The following describes two proteins that form a bound complex.

Sequence of the first protein:
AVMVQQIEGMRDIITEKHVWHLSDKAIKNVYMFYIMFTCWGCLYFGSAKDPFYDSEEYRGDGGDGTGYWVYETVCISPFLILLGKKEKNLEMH

Sequence of the second protein:
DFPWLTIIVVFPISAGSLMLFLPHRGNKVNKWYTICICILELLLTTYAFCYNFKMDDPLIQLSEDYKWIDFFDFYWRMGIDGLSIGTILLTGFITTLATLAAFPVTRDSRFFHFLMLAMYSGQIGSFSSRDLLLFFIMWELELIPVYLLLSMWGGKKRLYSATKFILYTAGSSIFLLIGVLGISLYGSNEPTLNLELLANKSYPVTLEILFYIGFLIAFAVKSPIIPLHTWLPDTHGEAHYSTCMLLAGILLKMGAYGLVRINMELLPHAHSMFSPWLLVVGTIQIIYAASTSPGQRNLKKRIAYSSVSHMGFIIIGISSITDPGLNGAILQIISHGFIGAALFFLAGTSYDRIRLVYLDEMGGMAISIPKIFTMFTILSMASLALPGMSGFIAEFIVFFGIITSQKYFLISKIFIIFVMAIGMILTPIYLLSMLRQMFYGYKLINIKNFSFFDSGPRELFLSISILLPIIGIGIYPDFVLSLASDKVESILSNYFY

Residue-level contacts at the interface:
Residue F487 in the second protein is in contact with residue Y95 in the first protein (closest heavy-atom distance 2.4 Å).
Residue L108 in the second protein is in contact with residue C106 in the first protein (closest heavy-atom distance 3.2 Å).
Residue D486 in the second protein interacts with residue I91 in the first protein (closest heavy-atom distance 3.4 Å).
Residue L51 in the second protein is in contact with residue M100 in the first protein (closest heavy-atom distance 3.4 Å).
Residue F101 in the second protein is in contact with residue T102 in the first protein (closest heavy-atom distance 3.2 Å).
Residue Y484 in the second protein is in contact with residue L86 in the first protein (closest heavy-atom distance 2.9 Å).
Residue Y359 in the second protein interacts with residue V134 in the first protein (closest heavy-atom distance 3.5 Å).
Residue W40 in the second protein is in contact with residue L107 in the first protein (closest heavy-atom distance 3.2 Å).
Residue F111 in the second protein interacts with residue G110 in the first protein (closest heavy-atom distance 3.4 Å).
Residue D360 in the second protein is in contact with residue F116 in the first protein (closest heavy-atom distance 3.1 Å).
Residue D360 in the second protein interacts with residue Y122 in the first protein (closest heavy-atom distance 3.4 Å).
Residue F469 in the second protein interacts with residue G105 in the first protein (closest heavy-atom distance 3.4 Å).
Residue E467 in the second protein interacts with residue D114 in the first protein (closest heavy-atom distance 2.9 Å).
Residue V365 in the second protein interacts with residue Y135 in the first protein (closest heavy-atom distance 3.4 Å).
Residue M63 in the second protein contacts residue D88 in the first protein (closest heavy-atom distance 3.3 Å).
Residue R363 in the second protein interacts with residue E121 in the first protein (closest heavy-atom distance 2.8 Å).
Residue R466 in the second protein is in contact with residue F109 in the first protein (closest heavy-atom distance 3.5 Å).
Residue D360 in the second protein contacts residue Y117 in the first protein (closest heavy-atom distance 3.0 Å).
Residue P112 in the second protein contacts residue R123 in the first protein (closest heavy-atom distance 2.6 Å).
Residue P112 in the second protein interacts with residue D128 in the first protein (closest heavy-atom distance 3.6 Å).
Residue D486 in the second protein is in contact with residue H85 in the first protein (closest heavy-atom distance 2.8 Å).
Residue K164 in the second protein contacts residue Y135 in the first protein (closest heavy-atom distance 3.6 Å).
Residue I47 in the second protein interacts with residue C103 in the first protein (closest heavy-atom distance 3.6 Å).
Residue L491 in the second protein interacts with residue Y95 in the first protein (closest heavy-atom distance 3.4 Å).
Residue F469 in the second protein interacts with residue C106 in the first protein (closest heavy-atom distance 3.3 Å).
Residue V113 in the second protein contacts residue D128 in the first protein (closest heavy-atom distance 3.4 Å).
Residue F487 in the second protein is in contact with residue L86 in the first protein (closest heavy-atom distance 3.5 Å).
Residue F469 in the second protein interacts with residue T102 in the first protein (closest heavy-atom distance 3.6 Å).
Residue H248 in the second protein interacts with residue G129 in the first protein (closest heavy-atom distance 3.0 Å).
Residue Y359 in the second protein interacts with residue Y135 in the first protein (closest heavy-atom distance 3.1 Å).
Residue F61 in the second protein contacts residue K92 in the first protein (closest heavy-atom distance 2.7 Å).
Residue Y249 in the second protein is in contact with residue Y117 in the first protein (closest heavy-atom distance 3.4 Å).
Residue R361 in the second protein interacts with residue Y117 in the first protein (closest heavy-atom distance 3.5 Å).
Residue L476 in the second protein is in contact with residue Y98 in the first protein (closest heavy-atom distance 3.4 Å).
Residue G162 in the second protein is in contact with residue G131 in the first protein (closest heavy-atom distance 3.5 Å).
Residue R466 in the second protein contacts residue Y117 in the first protein (closest heavy-atom distance 3.3 Å).
Residue F57 in the second protein interacts with residue Y95 in the first protein (closest heavy-atom distance 3.5 Å).
Residue T114 in the second protein is in contact with residue D128 in the first protein (closest heavy-atom distance 2.7 Å).
Residue W40 in the second protein contacts residue S111 in the first protein (closest heavy-atom distance 3.0 Å).
Residue Y359 in the second protein interacts with residue G131 in the first protein (closest heavy-atom distance 2.8 Å).
Residue T54 in the second protein is in contact with residue I99 in the first protein (closest heavy-atom distance 3.5 Å).
Residue W40 in the second protein contacts residue G110 in the first protein (closest heavy-atom distance 3.3 Å).
Residue C58 in the second protein interacts with residue K92 in the first protein (closest heavy-atom distance 3.2 Å).
Residue P477 in the second protein contacts residue Y98 in the first protein (closest heavy-atom distance 3.3 Å).
Residue F57 in the second protein is in contact with residue K92 in the first protein (closest heavy-atom distance 2.5 Å).
Residue F461 in the second protein is in contact with residue S119 in the first protein (closest heavy-atom distance 3.5 Å).
Residue R466 in the second protein contacts residue D114 in the first protein (closest heavy-atom distance 2.6 Å).
Residue R361 in the second protein interacts with residue F116 in the first protein (closest heavy-atom distance 3.6 Å).
Residue S473 in the second protein contacts residue Y98 in the first protein (closest heavy-atom distance 2.2 Å).
Residue G163 in the second protein is in contact with residue Y132 in the first protein (closest heavy-atom distance 3.1 Å).
Residue R363 in the second protein contacts residue W133 in the first protein (closest heavy-atom distance 3.5 Å).
Residue E467 in the second protein contacts residue Y117 in the first protein (closest heavy-atom distance 3.1 Å).
Residue R115 in the second protein is in contact with residue Y132 in the first protein (closest heavy-atom distance 2.7 Å).
Residue P465 in the second protein is in contact with residue A112 in the first protein (closest heavy-atom distance 3.5 Å).
Residue R166 in the second protein contacts residue Y132 in the first protein (closest heavy-atom distance 3.4 Å).
Residue S490 in the second protein contacts residue I91 in the first protein (closest heavy-atom distance 3.6 Å).
Residue Y484 in the second protein is in contact with residue H85 in the first protein (closest heavy-atom distance 3.0 Å).
Residue F101 in the second protein contacts residue Y98 in the first protein (closest heavy-atom distance 3.6 Å).
Residue M63 in the second protein contacts residue K92 in the first protein (closest heavy-atom distance 3.4 Å).
Residue R363 in the second protein contacts residue D125 in the first protein (closest heavy-atom distance 3.5 Å).